Sequence of chain A:
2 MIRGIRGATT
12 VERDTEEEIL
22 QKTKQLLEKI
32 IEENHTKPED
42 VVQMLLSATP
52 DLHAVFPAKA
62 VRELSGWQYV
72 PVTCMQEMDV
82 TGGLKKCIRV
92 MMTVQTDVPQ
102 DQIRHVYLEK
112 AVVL

These two protein chains interact to form a complex.

Sequence of chain B:
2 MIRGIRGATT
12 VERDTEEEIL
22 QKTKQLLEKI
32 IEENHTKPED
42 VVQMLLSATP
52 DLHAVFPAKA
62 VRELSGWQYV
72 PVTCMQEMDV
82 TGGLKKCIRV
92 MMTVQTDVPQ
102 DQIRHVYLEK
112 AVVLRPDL

Contacts between the two chains:
Residue Q77 in chain B contacts residue M76 in chain A (closest heavy-atom distance 3.5 Å).
Residue R7 in chain B interacts with residue T74 in chain A (closest heavy-atom distance 3.8 Å).
Residue M79 in chain B is in contact with residue V56 in chain A (closest heavy-atom distance 3.6 Å).
Residue T94 in chain B contacts residue V43 in chain A (closest heavy-atom distance 4.0 Å).
Residue V81 in chain B is in contact with residue F57 in chain A (closest heavy-atom distance 3.7 Å).
Residue M79 in chain B contacts residue Q77 in chain A (closest heavy-atom distance 4.0 Å).
Residue M76 in chain B contacts residue M76 in chain A (closest heavy-atom distance 3.7 Å).
Residue H106 in chain B is in contact with residue P72 in chain A (closest heavy-atom distance 4.3 Å).
Residue E78 in chain B is in contact with residue C75 in chain A (closest heavy-atom distance 2.9 Å).
Residue Q101 in chain B is in contact with residue P39 in chain A (closest heavy-atom distance 3.3 Å).
Residue M76 in chain B contacts residue C75 in chain A (closest heavy-atom distance 3.9 Å).
Residue R116 in chain B is in contact with residue R63 in chain A (closest heavy-atom distance 3.0 Å).
Residue E78 in chain B is in contact with residue M76 in chain A (closest heavy-atom distance 4.1 Å).
Residue T82 in chain B is in contact with residue H54 in chain A (closest heavy-atom distance 3.0 Å).
Residue D102 in chain B is in contact with residue Y70 in chain A (closest heavy-atom distance 3.6 Å).
Residue M2 in chain B is in contact with residue D41 in chain A (closest heavy-atom distance 3.9 Å).
Residue M79 in chain B is in contact with residue A49 in chain A (closest heavy-atom distance 3.6 Å).
Residue E78 in chain B is in contact with residue T74 in chain A (closest heavy-atom distance 4.0 Å).
Residue D80 in chain B contacts residue Q77 in chain A (closest heavy-atom distance 4.1 Å).
Residue G84 in chain B is in contact with residue F57 in chain A (closest heavy-atom distance 4.3 Å).
Residue Q77 in chain B contacts residue Q77 in chain A (closest heavy-atom distance 3.0 Å).
Residue M79 in chain B interacts with residue P58 in chain A (closest heavy-atom distance 3.3 Å).
Residue G5 in chain B interacts with residue P72 in chain A (closest heavy-atom distance 3.6 Å).
Residue Q101 in chain B contacts residue Y70 in chain A (closest heavy-atom distance 3.5 Å).
Residue E78 in chain B is in contact with residue Q77 in chain A (closest heavy-atom distance 4.2 Å).
Residue R4 in chain B contacts residue V42 in chain A (closest heavy-atom distance 3.7 Å).
Residue G5 in chain B interacts with residue V43 in chain A (closest heavy-atom distance 3.1 Å).
Residue G5 in chain B contacts residue Q44 in chain A (closest heavy-atom distance 3.7 Å).
Residue V81 in chain B interacts with residue V56 in chain A (closest heavy-atom distance 3.9 Å).
Residue R4 in chain B contacts residue E40 in chain A (closest heavy-atom distance 3.1 Å).
Residue T94 in chain B contacts residue Q44 in chain A (closest heavy-atom distance 2.7 Å).
Residue M76 in chain B contacts residue T74 in chain A (closest heavy-atom distance 3.6 Å).
Residue Q101 in chain B contacts residue V71 in chain A (closest heavy-atom distance 3.9 Å).
Residue D80 in chain B contacts residue H54 in chain A (closest heavy-atom distance 2.7 Å).
Residue M79 in chain B interacts with residue M76 in chain A (closest heavy-atom distance 4.0 Å).
Residue R4 in chain B contacts residue V43 in chain A (closest heavy-atom distance 3.8 Å).
Residue R7 in chain B contacts residue P72 in chain A (closest heavy-atom distance 3.9 Å).
Residue R116 in chain B contacts residue Q69 in chain A (closest heavy-atom distance 2.9 Å).
Residue L119 in chain B is in contact with residue Y70 in chain A (closest heavy-atom distance 3.9 Å).
Residue M79 in chain B interacts with residue L53 in chain A (closest heavy-atom distance 3.6 Å).
Residue R90 in chain B contacts residue F57 in chain A (closest heavy-atom distance 4.1 Å).
Residue D80 in chain B interacts with residue L53 in chain A (closest heavy-atom distance 4.1 Å).
Residue R90 in chain B contacts residue T74 in chain A (closest heavy-atom distance 3.9 Å).
Residue M2 in chain B is in contact with residue Q96 in chain A (closest heavy-atom distance 3.6 Å).
Residue D118 in chain B interacts with residue R63 in chain A (closest heavy-atom distance 2.9 Å).
Residue E78 in chain B is in contact with residue F57 in chain A (closest heavy-atom distance 3.2 Å).
Residue M2 in chain B is in contact with residue E40 in chain A (closest heavy-atom distance 3.9 Å).
Residue M2 in chain B contacts residue V43 in chain A (closest heavy-atom distance 4.0 Å).
Residue L46 in chain B interacts with residue L46 in chain A (closest heavy-atom distance 3.9 Å).
Residue M92 in chain B interacts with residue Q44 in chain A (closest heavy-atom distance 3.5 Å).
Residue V81 in chain B interacts with residue H54 in chain A (closest heavy-atom distance 3.2 Å).
Residue Q101 in chain B interacts with residue V42 in chain A (closest heavy-atom distance 3.0 Å).
Residue R7 in chain B contacts residue V73 in chain A (closest heavy-atom distance 3.0 Å).
Residue D118 in chain B contacts residue Q69 in chain A (closest heavy-atom distance 3.0 Å).
Residue M79 in chain B is in contact with residue F57 in chain A (closest heavy-atom distance 3.7 Å).
Residue M92 in chain B contacts residue P72 in chain A (closest heavy-atom distance 3.4 Å).
Residue Q101 in chain B interacts with residue E40 in chain A (closest heavy-atom distance 3.4 Å).
Residue L119 in chain B contacts residue Q69 in chain A (closest heavy-atom distance 3.3 Å).
Residue I3 in chain B is in contact with residue I3 in chain A (closest heavy-atom distance 3.3 Å).
Residue I3 in chain B interacts with residue V43 in chain A (closest heavy-atom distance 3.3 Å).